Sequence of the second protein:
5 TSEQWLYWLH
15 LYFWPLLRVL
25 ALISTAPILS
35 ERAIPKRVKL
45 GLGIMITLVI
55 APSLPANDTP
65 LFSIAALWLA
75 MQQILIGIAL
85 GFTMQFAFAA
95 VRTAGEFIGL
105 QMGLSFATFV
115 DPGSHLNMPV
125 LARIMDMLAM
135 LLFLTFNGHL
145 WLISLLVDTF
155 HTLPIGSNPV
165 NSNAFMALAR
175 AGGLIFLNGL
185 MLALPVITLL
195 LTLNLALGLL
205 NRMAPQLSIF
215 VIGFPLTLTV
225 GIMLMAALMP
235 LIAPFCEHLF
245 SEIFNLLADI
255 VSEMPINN

These two protein chains interact to form a complex.

Sequence of the first protein:
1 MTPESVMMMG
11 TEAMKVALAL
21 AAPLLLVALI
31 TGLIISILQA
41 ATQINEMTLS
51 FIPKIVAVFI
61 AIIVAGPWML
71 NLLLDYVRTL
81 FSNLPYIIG

Contacts between the two chains:
Residue V215 in the second protein contacts residue L33 in the first protein (closest heavy-atom distance 4.7 Å).
Residue V215 in the second protein contacts residue M47 in the first protein (closest heavy-atom distance 4.7 Å).
Residue L136 in the second protein is in contact with residue V6 in the first protein (closest heavy-atom distance 4.1 Å).
Residue P219 in the second protein is in contact with residue L25 in the first protein (closest heavy-atom distance 4.1 Å).
Residue I216 in the second protein is in contact with residue L33 in the first protein (closest heavy-atom distance 4.1 Å).
Residue M233 in the second protein contacts residue G10 in the first protein (closest heavy-atom distance 4.9 Å).
Residue Q210 in the second protein interacts with residue Q43 in the first protein (closest heavy-atom distance 3.9 Å).
Residue M227 in the second protein contacts residue L18 in the first protein (closest heavy-atom distance 3.6 Å).
Residue I216 in the second protein contacts residue K54 in the first protein (closest heavy-atom distance 4.7 Å).
Residue A237 in the second protein is in contact with residue P3 in the first protein (closest heavy-atom distance 3.8 Å).
Residue V215 in the second protein is in contact with residue G32 in the first protein (closest heavy-atom distance 3.3 Å).
Residue V215 in the second protein contacts residue S36 in the first protein (closest heavy-atom distance 3.7 Å).
Residue P219 in the second protein is in contact with residue L29 in the first protein (closest heavy-atom distance 3.3 Å).
Residue I128 in the second protein interacts with residue M14 in the first protein (closest heavy-atom distance 4.9 Å).
Residue T139 in the second protein is in contact with residue P3 in the first protein (closest heavy-atom distance 4.3 Å).
Residue L135 in the second protein interacts with residue V6 in the first protein (closest heavy-atom distance 4.6 Å).
Residue P234 in the second protein is in contact with residue M7 in the first protein (closest heavy-atom distance 3.3 Å).
Residue L136 in the second protein interacts with residue P3 in the first protein (closest heavy-atom distance 4.1 Å).
Residue V215 in the second protein contacts residue K54 in the first protein (closest heavy-atom distance 2.8 Å).
Residue T139 in the second protein is in contact with residue M1 in the first protein (closest heavy-atom distance 3.0 Å).
Residue I226 in the second protein contacts residue L18 in the first protein (closest heavy-atom distance 4.2 Å).
Residue V215 in the second protein contacts residue L29 in the first protein (closest heavy-atom distance 5.0 Å).
Residue I216 in the second protein interacts with residue L29 in the first protein (closest heavy-atom distance 3.5 Å).
Residue I216 in the second protein contacts residue G32 in the first protein (closest heavy-atom distance 4.7 Å).
Residue M233 in the second protein is in contact with residue M7 in the first protein (closest heavy-atom distance 3.2 Å).
Residue I216 in the second protein is in contact with residue S36 in the first protein (closest heavy-atom distance 4.3 Å).
Residue Q210 in the second protein is in contact with residue S36 in the first protein (closest heavy-atom distance 5.0 Å).
Residue P219 in the second protein interacts with residue A28 in the first protein (closest heavy-atom distance 4.5 Å).
Residue V215 in the second protein interacts with residue S50 in the first protein (closest heavy-atom distance 3.6 Å).
Residue L220 in the second protein is in contact with residue L29 in the first protein (closest heavy-atom distance 3.4 Å).
Residue P219 in the second protein contacts residue K54 in the first protein (closest heavy-atom distance 4.8 Å).
Residue M229 in the second protein is in contact with residue M14 in the first protein (closest heavy-atom distance 4.1 Å).
Residue A230 in the second protein contacts residue M14 in the first protein (closest heavy-atom distance 4.3 Å).
Residue L211 in the second protein interacts with residue S36 in the first protein (closest heavy-atom distance 4.7 Å).
Residue L132 in the second protein interacts with residue V6 in the first protein (closest heavy-atom distance 4.0 Å).
Residue Q210 in the second protein is in contact with residue A40 in the first protein (closest heavy-atom distance 3.5 Å).
Residue Q210 in the second protein contacts residue N45 in the first protein (closest heavy-atom distance 2.9 Å).
Residue A237 in the second protein is in contact with residue M7 in the first protein (closest heavy-atom distance 4.2 Å).
Residue F214 in the second protein is in contact with residue K54 in the first protein (closest heavy-atom distance 3.7 Å).
Residue T223 in the second protein is in contact with residue L25 in the first protein (closest heavy-atom distance 3.5 Å).
Residue I226 in the second protein is in contact with residue M14 in the first protein (closest heavy-atom distance 4.4 Å).
Residue T139 in the second protein contacts residue T2 in the first protein (closest heavy-atom distance 4.9 Å).
Residue S212 in the second protein contacts residue M47 in the first protein (closest heavy-atom distance 5.0 Å).
Residue Q210 in the second protein is in contact with residue Q39 in the first protein (closest heavy-atom distance 3.0 Å).